Sequence of chain B:
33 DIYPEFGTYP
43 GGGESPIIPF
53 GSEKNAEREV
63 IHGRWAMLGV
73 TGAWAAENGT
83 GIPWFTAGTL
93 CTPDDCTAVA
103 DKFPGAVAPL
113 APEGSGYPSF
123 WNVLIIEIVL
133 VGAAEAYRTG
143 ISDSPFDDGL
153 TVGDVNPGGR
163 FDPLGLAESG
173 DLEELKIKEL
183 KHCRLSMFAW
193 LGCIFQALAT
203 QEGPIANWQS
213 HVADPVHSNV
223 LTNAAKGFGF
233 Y

These two protein chains interact to form a complex.

Sequence of chain A:
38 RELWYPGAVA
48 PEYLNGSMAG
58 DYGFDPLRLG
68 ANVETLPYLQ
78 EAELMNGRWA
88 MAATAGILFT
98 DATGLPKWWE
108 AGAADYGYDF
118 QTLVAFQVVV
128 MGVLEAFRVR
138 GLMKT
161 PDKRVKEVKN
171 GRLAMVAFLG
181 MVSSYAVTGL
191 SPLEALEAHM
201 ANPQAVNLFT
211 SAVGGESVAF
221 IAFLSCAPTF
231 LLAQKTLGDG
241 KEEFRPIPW

Interface contacts:
Residue V214 in chain B contacts residue T119 in chain A (closest heavy-atom distance 3.6 Å).
Residue W210 in chain B interacts with residue Y115 in chain A (closest heavy-atom distance 3.1 Å).
Residue V214 in chain B is in contact with residue F123 in chain A (closest heavy-atom distance 3.6 Å).
Residue Q211 in chain B contacts residue Y115 in chain A (closest heavy-atom distance 3.7 Å).
Residue W210 in chain B contacts residue F123 in chain A (closest heavy-atom distance 3.9 Å).
Residue V214 in chain B is in contact with residue Y115 in chain A (closest heavy-atom distance 3.9 Å).